Interface contacts:
Residue K1025 in chain B is in contact with residue W385 in chain A (closest heavy-atom distance 3.0 Å).
Residue D534 in chain B contacts residue S586 in chain A (closest heavy-atom distance 3.0 Å).
Residue R887 in chain B interacts with residue N445 in chain A (closest heavy-atom distance 3.8 Å).
Residue W542 in chain B is in contact with residue N120 in chain A (closest heavy-atom distance 3.4 Å).
Residue E1031 in chain B interacts with residue W385 in chain A (closest heavy-atom distance 3.2 Å).
Residue T1027 in chain B is in contact with residue L309 in chain A (closest heavy-atom distance 4.0 Å).
Residue P540 in chain B contacts residue R107 in chain A (closest heavy-atom distance 3.7 Å).
Residue N888 in chain B contacts residue H446 in chain A (closest heavy-atom distance 3.4 Å).
Residue V541 in chain B is in contact with residue V588 in chain A (closest heavy-atom distance 4.0 Å).
Residue S1023 in chain B contacts residue Q383 in chain A (closest heavy-atom distance 3.7 Å).
Residue L891 in chain B contacts residue A442 in chain A (closest heavy-atom distance 3.6 Å).
Residue P540 in chain B is in contact with residue G111 in chain A (closest heavy-atom distance 4.1 Å).
Residue R1107 in chain B is in contact with residue D381 in chain A (closest heavy-atom distance 3.3 Å).
Residue V541 in chain B interacts with residue M115 in chain A (closest heavy-atom distance 3.3 Å).
Residue T892 in chain B is in contact with residue F489 in chain A (closest heavy-atom distance 3.4 Å).
Residue K1025 in chain B interacts with residue L386 in chain A (closest heavy-atom distance 3.4 Å).
Residue T1027 in chain B interacts with residue D310 in chain A (closest heavy-atom distance 3.9 Å).
Residue Y536 in chain B interacts with residue R192 in chain A (closest heavy-atom distance 3.7 Å).
Residue I569 in chain B is in contact with residue H589 in chain A (closest heavy-atom distance 3.9 Å).
Residue R1107 in chain B interacts with residue G380 in chain A (closest heavy-atom distance 3.8 Å).
Residue S1024 in chain B is in contact with residue Y402 in chain A (closest heavy-atom distance 3.7 Å).
Residue T565 in chain B interacts with residue H194 in chain A (closest heavy-atom distance 3.3 Å).
Residue Q734 in chain B interacts with residue S196 in chain A (closest heavy-atom distance 4.2 Å).
Residue W542 in chain B contacts residue M121 in chain A (closest heavy-atom distance 3.2 Å).
Residue L538 in chain B contacts residue R107 in chain A (closest heavy-atom distance 3.6 Å).
Residue R1107 in chain B interacts with residue F312 in chain A (closest heavy-atom distance 3.5 Å).
Residue S1024 in chain B contacts residue Q383 in chain A (closest heavy-atom distance 4.1 Å).
Residue Q884 in chain B is in contact with residue N445 in chain A (closest heavy-atom distance 3.8 Å).
Residue W566 in chain B contacts residue H194 in chain A (closest heavy-atom distance 3.1 Å).
Residue A694 in chain B interacts with residue T197 in chain A (closest heavy-atom distance 3.3 Å).
Residue S546 in chain B contacts residue W2 in chain A (closest heavy-atom distance 3.3 Å).
Residue T537 in chain B is in contact with residue E146 in chain A (closest heavy-atom distance 3.1 Å).
Residue T537 in chain B is in contact with residue V169 in chain A (closest heavy-atom distance 3.6 Å).
Residue I507 in chain B interacts with residue Q108 in chain A (closest heavy-atom distance 3.5 Å).
Residue F1030 in chain B interacts with residue D314 in chain A (closest heavy-atom distance 3.5 Å).
Residue A848 in chain B interacts with residue E486 in chain A (closest heavy-atom distance 4.1 Å).
Residue L891 in chain B interacts with residue E440 in chain A (closest heavy-atom distance 4.2 Å).
Residue N519 in chain B interacts with residue H194 in chain A (closest heavy-atom distance 3.8 Å).
Residue T539 in chain B interacts with residue L167 in chain A (closest heavy-atom distance 4.2 Å).
Residue Y536 in chain B contacts residue K191 in chain A (closest heavy-atom distance 4.2 Å).
Residue I507 in chain B is in contact with residue M1 in chain A (closest heavy-atom distance 3.7 Å).
Residue E691 in chain B is in contact with residue S196 in chain A (closest heavy-atom distance 4.0 Å).
Residue Q884 in chain B interacts with residue H446 in chain A (closest heavy-atom distance 3.4 Å).
Residue L891 in chain B contacts residue S443 in chain A (closest heavy-atom distance 3.5 Å).
Residue T1027 in chain B is in contact with residue W385 in chain A (closest heavy-atom distance 3.1 Å).
Residue T1027 in chain B is in contact with residue P384 in chain A (closest heavy-atom distance 3.5 Å).
Residue L891 in chain B contacts residue F489 in chain A (closest heavy-atom distance 3.4 Å).
Residue A694 in chain B is in contact with residue S196 in chain A (closest heavy-atom distance 3.2 Å).
Residue K500 in chain B interacts with residue P145 in chain A (closest heavy-atom distance 3.1 Å).
Residue N501 in chain B contacts residue E146 in chain A (closest heavy-atom distance 3.0 Å).
Residue P594 in chain B contacts residue N120 in chain A (closest heavy-atom distance 4.1 Å).
Residue L891 in chain B interacts with residue H446 in chain A (closest heavy-atom distance 3.6 Å).
Residue W542 in chain B contacts residue N118 in chain A (closest heavy-atom distance 3.4 Å).
Residue I569 in chain B contacts residue K591 in chain A (closest heavy-atom distance 3.7 Å).
Residue I507 in chain B contacts residue R4 in chain A (closest heavy-atom distance 4.0 Å).
Residue T1027 in chain B interacts with residue L306 in chain A (closest heavy-atom distance 4.0 Å).
Residue S1026 in chain B is in contact with residue Q383 in chain A (closest heavy-atom distance 2.9 Å).
Residue P545 in chain B is in contact with residue W2 in chain A (closest heavy-atom distance 3.3 Å).
Residue T1027 in chain B contacts residue Q383 in chain A (closest heavy-atom distance 2.4 Å).
Residue R1107 in chain B contacts residue D310 in chain A (closest heavy-atom distance 3.8 Å).

Sequence of chain A:
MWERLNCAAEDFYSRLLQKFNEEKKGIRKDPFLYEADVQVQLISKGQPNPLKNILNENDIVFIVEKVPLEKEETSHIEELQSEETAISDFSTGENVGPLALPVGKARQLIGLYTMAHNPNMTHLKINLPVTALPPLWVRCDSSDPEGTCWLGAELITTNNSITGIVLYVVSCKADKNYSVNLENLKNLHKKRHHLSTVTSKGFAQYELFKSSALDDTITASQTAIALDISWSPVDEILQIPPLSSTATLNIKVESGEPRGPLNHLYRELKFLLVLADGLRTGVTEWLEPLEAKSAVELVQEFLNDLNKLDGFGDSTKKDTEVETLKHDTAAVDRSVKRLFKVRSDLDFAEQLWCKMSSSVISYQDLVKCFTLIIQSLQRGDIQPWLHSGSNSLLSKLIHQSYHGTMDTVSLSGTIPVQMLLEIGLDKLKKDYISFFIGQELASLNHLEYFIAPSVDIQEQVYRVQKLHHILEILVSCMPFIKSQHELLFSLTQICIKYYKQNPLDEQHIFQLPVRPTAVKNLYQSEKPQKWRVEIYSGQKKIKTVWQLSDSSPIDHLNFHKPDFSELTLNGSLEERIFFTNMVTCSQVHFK

Sequence of chain B:
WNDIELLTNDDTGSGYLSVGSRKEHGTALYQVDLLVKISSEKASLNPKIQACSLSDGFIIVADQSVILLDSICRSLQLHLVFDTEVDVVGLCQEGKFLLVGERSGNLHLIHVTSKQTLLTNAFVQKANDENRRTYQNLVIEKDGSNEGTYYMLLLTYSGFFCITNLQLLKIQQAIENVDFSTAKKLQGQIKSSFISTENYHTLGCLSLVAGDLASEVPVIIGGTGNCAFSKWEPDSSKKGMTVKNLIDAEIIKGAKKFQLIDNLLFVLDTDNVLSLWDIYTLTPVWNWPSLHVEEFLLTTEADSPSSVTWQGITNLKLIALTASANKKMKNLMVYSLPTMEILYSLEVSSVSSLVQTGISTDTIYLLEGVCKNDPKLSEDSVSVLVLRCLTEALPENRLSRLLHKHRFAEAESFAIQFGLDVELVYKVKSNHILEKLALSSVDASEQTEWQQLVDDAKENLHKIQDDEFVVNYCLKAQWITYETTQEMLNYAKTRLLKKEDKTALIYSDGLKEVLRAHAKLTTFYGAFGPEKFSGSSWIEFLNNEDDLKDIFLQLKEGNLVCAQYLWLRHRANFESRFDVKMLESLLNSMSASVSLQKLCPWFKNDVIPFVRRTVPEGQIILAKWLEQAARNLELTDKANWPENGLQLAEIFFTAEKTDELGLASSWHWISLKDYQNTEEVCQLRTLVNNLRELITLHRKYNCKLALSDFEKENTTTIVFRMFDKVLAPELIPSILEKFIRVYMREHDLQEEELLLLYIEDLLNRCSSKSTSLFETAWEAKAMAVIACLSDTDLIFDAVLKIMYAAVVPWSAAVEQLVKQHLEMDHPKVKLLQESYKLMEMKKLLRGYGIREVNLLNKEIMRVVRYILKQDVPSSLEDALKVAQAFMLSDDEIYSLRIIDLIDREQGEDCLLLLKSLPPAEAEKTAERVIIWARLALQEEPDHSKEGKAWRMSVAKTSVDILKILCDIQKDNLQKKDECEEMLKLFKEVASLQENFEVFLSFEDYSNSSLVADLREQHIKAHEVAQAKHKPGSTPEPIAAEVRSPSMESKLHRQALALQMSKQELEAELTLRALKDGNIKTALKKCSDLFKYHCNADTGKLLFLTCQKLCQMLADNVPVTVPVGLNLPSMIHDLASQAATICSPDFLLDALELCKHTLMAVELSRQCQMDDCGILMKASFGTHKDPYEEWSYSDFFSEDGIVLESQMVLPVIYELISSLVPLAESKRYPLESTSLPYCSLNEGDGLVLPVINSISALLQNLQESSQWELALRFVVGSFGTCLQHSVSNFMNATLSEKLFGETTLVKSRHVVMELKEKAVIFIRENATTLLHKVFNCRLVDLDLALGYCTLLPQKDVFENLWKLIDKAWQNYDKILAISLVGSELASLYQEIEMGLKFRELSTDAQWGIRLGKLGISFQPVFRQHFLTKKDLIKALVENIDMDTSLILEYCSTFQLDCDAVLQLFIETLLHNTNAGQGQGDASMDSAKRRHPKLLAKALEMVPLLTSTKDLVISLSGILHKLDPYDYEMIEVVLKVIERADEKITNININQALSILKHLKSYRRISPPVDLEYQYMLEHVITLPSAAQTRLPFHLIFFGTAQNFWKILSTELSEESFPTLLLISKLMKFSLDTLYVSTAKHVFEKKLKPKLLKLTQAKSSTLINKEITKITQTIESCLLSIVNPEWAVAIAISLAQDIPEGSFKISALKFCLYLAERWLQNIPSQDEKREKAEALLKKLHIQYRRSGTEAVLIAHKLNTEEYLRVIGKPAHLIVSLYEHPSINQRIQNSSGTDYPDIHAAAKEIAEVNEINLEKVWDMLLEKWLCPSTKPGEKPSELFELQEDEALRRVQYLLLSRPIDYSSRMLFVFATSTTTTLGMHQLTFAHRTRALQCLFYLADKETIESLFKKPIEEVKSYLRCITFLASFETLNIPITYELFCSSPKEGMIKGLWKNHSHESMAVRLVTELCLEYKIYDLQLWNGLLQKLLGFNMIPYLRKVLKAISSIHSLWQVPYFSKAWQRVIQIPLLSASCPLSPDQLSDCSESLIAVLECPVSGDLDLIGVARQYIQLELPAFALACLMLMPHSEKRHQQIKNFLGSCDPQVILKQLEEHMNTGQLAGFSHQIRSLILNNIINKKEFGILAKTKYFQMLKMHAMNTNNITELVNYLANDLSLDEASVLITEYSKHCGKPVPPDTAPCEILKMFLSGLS

These two protein chains interact to form a complex.